Residue-level contacts at the interface:
Residue N33 in protein 2 interacts with residue Q6 in protein 1 (closest heavy-atom distance 3.7 Å).
Residue L17 in protein 2 contacts residue N8 in protein 1 (closest heavy-atom distance 3.8 Å).
Residue F12 in protein 2 contacts residue R48 in protein 1 (closest heavy-atom distance 3.7 Å).
Residue C20 in protein 2 contacts residue R31 in protein 1 (closest heavy-atom distance 3.3 Å).
Residue F8 in protein 2 is in contact with residue H40 in protein 1 (closest heavy-atom distance 3.3 Å).
Residue F10 in protein 2 contacts residue R31 in protein 1 (closest heavy-atom distance 3.5 Å).
Residue E11 in protein 2 interacts with residue Y29 in protein 1 (closest heavy-atom distance 3.5 Å).
Residue C80 in protein 2 interacts with residue K82 in protein 1 (closest heavy-atom distance 3.5 Å).
Residue N33 in protein 2 is in contact with residue R4 in protein 1 (closest heavy-atom distance 3.0 Å).
Residue H116 in protein 2 contacts residue R43 in protein 1 (closest heavy-atom distance 3.3 Å).
Residue F12 in protein 2 interacts with residue V44 in protein 1 (closest heavy-atom distance 3.6 Å).
Residue C80 in protein 2 interacts with residue P83 in protein 1 (closest heavy-atom distance 3.5 Å).
Residue S13 in protein 2 interacts with residue Y29 in protein 1 (closest heavy-atom distance 2.9 Å).
Residue S13 in protein 2 is in contact with residue K28 in protein 1 (closest heavy-atom distance 3.4 Å).
Residue C80 in protein 2 interacts with residue G81 in protein 1 (closest heavy-atom distance 3.8 Å).
Residue L18 in protein 2 is in contact with residue N8 in protein 1 (closest heavy-atom distance 3.5 Å).
Residue T15 in protein 2 interacts with residue Y29 in protein 1 (closest heavy-atom distance 3.3 Å).
Residue E113 in protein 2 contacts residue R48 in protein 1 (closest heavy-atom distance 2.8 Å).
Residue D83 in protein 2 contacts residue S84 in protein 1 (closest heavy-atom distance 2.9 Å).
Residue P31 in protein 2 interacts with residue T3 in protein 1 (closest heavy-atom distance 3.7 Å).
Residue F8 in protein 2 contacts residue A36 in protein 1 (closest heavy-atom distance 3.4 Å).
Residue F10 in protein 2 is in contact with residue V44 in protein 1 (closest heavy-atom distance 3.5 Å).
Residue D119 in protein 2 contacts residue R43 in protein 1 (closest heavy-atom distance 3.1 Å).
Residue L77 in protein 2 contacts residue L7 in protein 1 (closest heavy-atom distance 3.9 Å).
Residue N22 in protein 2 contacts residue E5 in protein 1 (closest heavy-atom distance 3.9 Å).
Residue N33 in protein 2 is in contact with residue T3 in protein 1 (closest heavy-atom distance 2.6 Å).
Residue K82 in protein 2 is in contact with residue P83 in protein 1 (closest heavy-atom distance 4.0 Å).
Residue S111 in protein 2 is in contact with residue R48 in protein 1 (closest heavy-atom distance 4.0 Å).
Residue E14 in protein 2 is in contact with residue Y29 in protein 1 (closest heavy-atom distance 3.7 Å).
Residue E11 in protein 2 contacts residue R31 in protein 1 (closest heavy-atom distance 2.8 Å).
Residue L115 in protein 2 contacts residue H40 in protein 1 (closest heavy-atom distance 3.3 Å).
Residue L18 in protein 2 interacts with residue R31 in protein 1 (closest heavy-atom distance 2.8 Å).
Residue L17 in protein 2 interacts with residue R31 in protein 1 (closest heavy-atom distance 3.5 Å).
Residue L115 in protein 2 is in contact with residue H47 in protein 1 (closest heavy-atom distance 3.5 Å).
Residue D119 in protein 2 is in contact with residue H47 in protein 1 (closest heavy-atom distance 3.0 Å).
Residue S118 in protein 2 interacts with residue R43 in protein 1 (closest heavy-atom distance 3.3 Å).
Residue F10 in protein 2 interacts with residue C32 in protein 1 (closest heavy-atom distance 3.4 Å).
Residue V7 in protein 2 contacts residue R35 in protein 1 (closest heavy-atom distance 3.3 Å).
Residue F12 in protein 2 is in contact with residue Y29 in protein 1 (closest heavy-atom distance 3.4 Å).
Residue L77 in protein 2 contacts residue W75 in protein 1 (closest heavy-atom distance 3.9 Å).
Residue F100 in protein 2 is in contact with residue R31 in protein 1 (closest heavy-atom distance 3.2 Å).
Residue E14 in protein 2 interacts with residue Q26 in protein 1 (closest heavy-atom distance 3.6 Å).
Residue F8 in protein 2 interacts with residue R35 in protein 1 (closest heavy-atom distance 3.4 Å).
Residue L77 in protein 2 is in contact with residue V34 in protein 1 (closest heavy-atom distance 3.6 Å).
Residue S79 in protein 2 is in contact with residue G81 in protein 1 (closest heavy-atom distance 3.1 Å).
Residue L17 in protein 2 contacts residue V30 in protein 1 (closest heavy-atom distance 3.7 Å).
Residue S79 in protein 2 is in contact with residue F80 in protein 1 (closest heavy-atom distance 3.6 Å).
Residue S13 in protein 2 contacts residue N27 in protein 1 (closest heavy-atom distance 3.3 Å).
Residue L77 in protein 2 contacts residue E5 in protein 1 (closest heavy-atom distance 3.9 Å).
Residue L76 in protein 2 contacts residue L76 in protein 1 (closest heavy-atom distance 3.6 Å).
Residue F12 in protein 2 interacts with residue V30 in protein 1 (closest heavy-atom distance 3.5 Å).
Residue L115 in protein 2 is in contact with residue R43 in protein 1 (closest heavy-atom distance 4.0 Å).
Residue E14 in protein 2 interacts with residue N27 in protein 1 (closest heavy-atom distance 3.3 Å).
Residue D83 in protein 2 is in contact with residue P83 in protein 1 (closest heavy-atom distance 3.6 Å).
Residue S75 in protein 2 contacts residue E5 in protein 1 (closest heavy-atom distance 2.7 Å).
Residue F12 in protein 2 contacts residue N27 in protein 1 (closest heavy-atom distance 3.4 Å).
Residue E11 in protein 2 interacts with residue V30 in protein 1 (closest heavy-atom distance 3.2 Å).
Residue N22 in protein 2 contacts residue T3 in protein 1 (closest heavy-atom distance 3.4 Å).
Residue P117 in protein 2 interacts with residue R43 in protein 1 (closest heavy-atom distance 3.5 Å).
Residue P16 in protein 2 is in contact with residue Y29 in protein 1 (closest heavy-atom distance 3.4 Å).

Sequence of protein 1:
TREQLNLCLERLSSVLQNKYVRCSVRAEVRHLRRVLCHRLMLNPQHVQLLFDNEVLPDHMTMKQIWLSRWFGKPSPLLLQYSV

Sequence of protein 2:
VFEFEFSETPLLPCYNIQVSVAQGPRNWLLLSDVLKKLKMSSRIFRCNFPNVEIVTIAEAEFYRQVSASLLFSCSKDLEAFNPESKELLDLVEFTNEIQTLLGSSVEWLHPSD

These two protein chains interact to form a complex.